Sequence of protein 2:
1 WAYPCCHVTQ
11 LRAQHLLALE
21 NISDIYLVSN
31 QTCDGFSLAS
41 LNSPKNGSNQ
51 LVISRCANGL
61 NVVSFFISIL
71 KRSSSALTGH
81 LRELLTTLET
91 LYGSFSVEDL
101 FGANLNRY

This data describes a binding interaction between two proteins.

Sequence of protein 1:
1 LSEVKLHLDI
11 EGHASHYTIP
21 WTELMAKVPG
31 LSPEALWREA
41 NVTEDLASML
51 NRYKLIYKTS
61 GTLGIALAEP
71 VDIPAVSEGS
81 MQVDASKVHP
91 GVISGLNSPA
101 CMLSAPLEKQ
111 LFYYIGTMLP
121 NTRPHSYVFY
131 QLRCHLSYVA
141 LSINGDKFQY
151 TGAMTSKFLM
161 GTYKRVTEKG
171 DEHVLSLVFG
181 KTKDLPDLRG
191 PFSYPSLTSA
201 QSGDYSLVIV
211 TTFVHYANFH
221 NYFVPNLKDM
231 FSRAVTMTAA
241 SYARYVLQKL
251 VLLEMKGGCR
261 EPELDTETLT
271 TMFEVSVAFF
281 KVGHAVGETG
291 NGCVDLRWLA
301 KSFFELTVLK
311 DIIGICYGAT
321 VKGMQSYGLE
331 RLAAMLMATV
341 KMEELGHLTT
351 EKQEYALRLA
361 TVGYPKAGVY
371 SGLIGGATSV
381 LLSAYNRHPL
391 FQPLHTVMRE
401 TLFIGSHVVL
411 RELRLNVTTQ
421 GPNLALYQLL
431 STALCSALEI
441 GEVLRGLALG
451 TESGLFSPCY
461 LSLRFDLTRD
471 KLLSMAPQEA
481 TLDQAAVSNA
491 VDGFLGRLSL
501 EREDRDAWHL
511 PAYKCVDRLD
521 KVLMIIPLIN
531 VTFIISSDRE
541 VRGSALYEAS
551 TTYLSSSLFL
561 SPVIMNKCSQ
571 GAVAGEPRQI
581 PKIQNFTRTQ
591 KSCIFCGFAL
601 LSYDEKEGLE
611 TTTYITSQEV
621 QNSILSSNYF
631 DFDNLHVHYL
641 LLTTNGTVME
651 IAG

Residue-level contacts at the interface:
Residue Y17 in protein 1 contacts residue H80 in protein 2 (closest heavy-atom distance 3.5 Å).
Residue E44 in protein 1 interacts with residue N61 in protein 2 (closest heavy-atom distance 3.5 Å).
Residue V28 in protein 1 contacts residue S73 in protein 2 (closest heavy-atom distance 3.5 Å).
Residue M49 in protein 1 contacts residue N58 in protein 2 (closest heavy-atom distance 3.2 Å).
Residue Q131 in protein 1 interacts with residue R72 in protein 2 (closest heavy-atom distance 3.5 Å).
Residue D187 in protein 1 contacts residue S68 in protein 2 (closest heavy-atom distance 3.3 Å).
Residue K5 in protein 1 is in contact with residue D24 in protein 2 (closest heavy-atom distance 2.8 Å).
Residue L31 in protein 1 interacts with residue S73 in protein 2 (closest heavy-atom distance 3.2 Å).
Residue G12 in protein 1 interacts with residue W1 in protein 2 (closest heavy-atom distance 3.4 Å).
Residue W37 in protein 1 interacts with residue L19 in protein 2 (closest heavy-atom distance 3.3 Å).
Residue T43 in protein 1 interacts with residue L16 in protein 2 (closest heavy-atom distance 3.3 Å).
Residue R38 in protein 1 interacts with residue L16 in protein 2 (closest heavy-atom distance 3.2 Å).
Residue H7 in protein 1 interacts with residue I25 in protein 2 (closest heavy-atom distance 2.8 Å).
Residue K5 in protein 1 is in contact with residue I25 in protein 2 (closest heavy-atom distance 3.0 Å).
Residue T43 in protein 1 contacts residue T9 in protein 2 (closest heavy-atom distance 3.3 Å).
Residue P191 in protein 1 is in contact with residue Y92 in protein 2 (closest heavy-atom distance 3.3 Å).
Residue G190 in protein 1 interacts with residue Y92 in protein 2 (closest heavy-atom distance 2.6 Å).
Residue N41 in protein 1 contacts residue Q10 in protein 2 (closest heavy-atom distance 3.4 Å).
Residue L6 in protein 1 interacts with residue I25 in protein 2 (closest heavy-atom distance 3.0 Å).
Residue Y53 in protein 1 interacts with residue E98 in protein 2 (closest heavy-atom distance 3.4 Å).
Residue G190 in protein 1 contacts residue N61 in protein 2 (closest heavy-atom distance 3.5 Å).
Residue Y130 in protein 1 is in contact with residue F65 in protein 2 (closest heavy-atom distance 3.3 Å).
Residue L1 in protein 1 interacts with residue L19 in protein 2 (closest heavy-atom distance 3.0 Å).
Residue D45 in protein 1 contacts residue V8 in protein 2 (closest heavy-atom distance 3.2 Å).
Residue W37 in protein 1 contacts residue I22 in protein 2 (closest heavy-atom distance 3.6 Å).
Residue E34 in protein 1 contacts residue L19 in protein 2 (closest heavy-atom distance 3.2 Å).
Residue E11 in protein 1 interacts with residue W1 in protein 2 (closest heavy-atom distance 3.0 Å).
Residue V4 in protein 1 interacts with residue I22 in protein 2 (closest heavy-atom distance 3.5 Å).
Residue W21 in protein 1 interacts with residue L19 in protein 2 (closest heavy-atom distance 3.3 Å).
Residue P191 in protein 1 interacts with residue L60 in protein 2 (closest heavy-atom distance 3.4 Å).
Residue L50 in protein 1 interacts with residue L100 in protein 2 (closest heavy-atom distance 3.6 Å).
Residue P191 in protein 1 interacts with residue V97 in protein 2 (closest heavy-atom distance 3.6 Å).
Residue E44 in protein 1 is in contact with residue N58 in protein 2 (closest heavy-atom distance 3.6 Å).
Residue V4 in protein 1 interacts with residue L19 in protein 2 (closest heavy-atom distance 3.6 Å).
Residue L1 in protein 1 interacts with residue E20 in protein 2 (closest heavy-atom distance 2.8 Å).
Residue R189 in protein 1 contacts residue S64 in protein 2 (closest heavy-atom distance 2.8 Å).
Residue L24 in protein 1 interacts with residue A76 in protein 2 (closest heavy-atom distance 3.6 Å).
Residue D9 in protein 1 contacts residue W1 in protein 2 (closest heavy-atom distance 3.1 Å).
Residue H7 in protein 1 interacts with residue D24 in protein 2 (closest heavy-atom distance 3.4 Å).
Residue R52 in protein 1 is in contact with residue N61 in protein 2 (closest heavy-atom distance 3.5 Å).
Residue T43 in protein 1 interacts with residue L11 in protein 2 (closest heavy-atom distance 3.4 Å).
Residue W37 in protein 1 interacts with residue F65 in protein 2 (closest heavy-atom distance 3.2 Å).
Residue V42 in protein 1 interacts with residue N58 in protein 2 (closest heavy-atom distance 2.7 Å).
Residue V42 in protein 1 is in contact with residue V62 in protein 2 (closest heavy-atom distance 3.5 Å).
Residue T43 in protein 1 is in contact with residue Q10 in protein 2 (closest heavy-atom distance 3.1 Å).
Residue L50 in protein 1 is in contact with residue L105 in protein 2 (closest heavy-atom distance 3.5 Å).
Residue K5 in protein 1 contacts residue S23 in protein 2 (closest heavy-atom distance 2.7 Å).
Residue H7 in protein 1 interacts with residue L27 in protein 2 (closest heavy-atom distance 3.0 Å).
Residue L46 in protein 1 is in contact with residue L105 in protein 2 (closest heavy-atom distance 3.5 Å).
Residue A47 in protein 1 contacts residue L105 in protein 2 (closest heavy-atom distance 3.4 Å).
Residue N41 in protein 1 is in contact with residue N61 in protein 2 (closest heavy-atom distance 3.6 Å).
Residue V42 in protein 1 contacts residue A57 in protein 2 (closest heavy-atom distance 3.2 Å).
Residue V4 in protein 1 is in contact with residue S23 in protein 2 (closest heavy-atom distance 3.4 Å).
Residue Y130 in protein 1 contacts residue S68 in protein 2 (closest heavy-atom distance 3.3 Å).
Residue H7 in protein 1 is in contact with residue Y26 in protein 2 (closest heavy-atom distance 3.4 Å).
Residue I19 in protein 1 is in contact with residue L84 in protein 2 (closest heavy-atom distance 3.5 Å).
Residue Y130 in protein 1 interacts with residue S64 in protein 2 (closest heavy-atom distance 3.0 Å).
Residue F192 in protein 1 contacts residue Y92 in protein 2 (closest heavy-atom distance 2.7 Å).
Residue I19 in protein 1 interacts with residue F66 in protein 2 (closest heavy-atom distance 3.5 Å).
Residue D187 in protein 1 contacts residue R72 in protein 2 (closest heavy-atom distance 2.8 Å).